Contacts between the two chains:
Residue F9 in chain A contacts residue Y151 in chain B (closest heavy-atom distance 3.3 Å).
Residue Y151 in chain A is in contact with residue K5 in chain B (closest heavy-atom distance 3.4 Å).
Residue M3 in chain A interacts with residue R154 in chain B (closest heavy-atom distance 3.5 Å).
Residue F9 in chain A is in contact with residue G150 in chain B (closest heavy-atom distance 2.9 Å).
Residue M126 in chain A contacts residue R10 in chain B (closest heavy-atom distance 3.4 Å).
Residue Y73 in chain A contacts residue K64 in chain B (closest heavy-atom distance 2.7 Å).
Residue F9 in chain A interacts with residue D149 in chain B (closest heavy-atom distance 3.4 Å).
Residue Y151 in chain A is in contact with residue N145 in chain B (closest heavy-atom distance 2.9 Å).
Residue Y151 in chain A interacts with residue E8 in chain B (closest heavy-atom distance 3.1 Å).
Residue D149 in chain A contacts residue F9 in chain B (closest heavy-atom distance 3.3 Å).
Residue G155 in chain A is in contact with residue D141 in chain B (closest heavy-atom distance 3.0 Å).
Residue I80 in chain A is in contact with residue Y73 in chain B (closest heavy-atom distance 3.5 Å).
Residue N145 in chain A interacts with residue Y151 in chain B (closest heavy-atom distance 3.0 Å).
Residue L153 in chain A interacts with residue E4 in chain B (closest heavy-atom distance 3.2 Å).
Residue V152 in chain A interacts with residue L6 in chain B (closest heavy-atom distance 2.6 Å).
Residue K64 in chain A contacts residue Y73 in chain B (closest heavy-atom distance 2.6 Å).
Residue D147 in chain A contacts residue D149 in chain B (closest heavy-atom distance 2.6 Å).
Residue I148 in chain A contacts residue G11 in chain B (closest heavy-atom distance 2.8 Å).
Residue E8 in chain A is in contact with residue G150 in chain B (closest heavy-atom distance 3.2 Å).
Residue K7 in chain A is in contact with residue V152 in chain B (closest heavy-atom distance 2.9 Å).
Residue G36 in chain A interacts with residue G74 in chain B (closest heavy-atom distance 3.5 Å).
Residue E72 in chain A interacts with residue P35 in chain B (closest heavy-atom distance 3.3 Å).
Residue E4 in chain A contacts residue L153 in chain B (closest heavy-atom distance 3.1 Å).
Residue G150 in chain A interacts with residue F9 in chain B (closest heavy-atom distance 2.9 Å).
Residue P35 in chain A contacts residue E72 in chain B (closest heavy-atom distance 3.3 Å).
Residue K5 in chain A contacts residue Y151 in chain B (closest heavy-atom distance 3.4 Å).
Residue E72 in chain A is in contact with residue K64 in chain B (closest heavy-atom distance 3.5 Å).
Residue Y73 in chain A contacts residue T39 in chain B (closest heavy-atom distance 2.6 Å).
Residue L153 in chain A is in contact with residue C142 in chain B (closest heavy-atom distance 3.2 Å).
Residue T39 in chain A contacts residue Y73 in chain B (closest heavy-atom distance 2.7 Å).
Residue V143 in chain A interacts with residue L153 in chain B (closest heavy-atom distance 2.9 Å).
Residue Y151 in chain A is in contact with residue F9 in chain B (closest heavy-atom distance 3.3 Å).
Residue D141 in chain A contacts residue R154 in chain B (closest heavy-atom distance 3.1 Å).
Residue N145 in chain A contacts residue G150 in chain B (closest heavy-atom distance 3.1 Å).
Residue D141 in chain A is in contact with residue G155 in chain B (closest heavy-atom distance 3.0 Å).
Residue Q43 in chain A interacts with residue Q43 in chain B (closest heavy-atom distance 3.3 Å).
Residue R66 in chain A is in contact with residue Y73 in chain B (closest heavy-atom distance 3.3 Å).
Residue E8 in chain A is in contact with residue Y151 in chain B (closest heavy-atom distance 3.2 Å).
Residue V152 in chain A interacts with residue K7 in chain B (closest heavy-atom distance 2.8 Å).
Residue K64 in chain A interacts with residue E72 in chain B (closest heavy-atom distance 3.5 Å).
Residue G150 in chain A interacts with residue N145 in chain B (closest heavy-atom distance 3.0 Å).
Residue C142 in chain A is in contact with residue L153 in chain B (closest heavy-atom distance 3.2 Å).
Residue Y73 in chain A interacts with residue R66 in chain B (closest heavy-atom distance 3.2 Å).
Residue G74 in chain A is in contact with residue G36 in chain B (closest heavy-atom distance 3.4 Å).
Residue Y73 in chain A is in contact with residue I80 in chain B (closest heavy-atom distance 3.5 Å).
Residue D149 in chain A is in contact with residue A146 in chain B (closest heavy-atom distance 3.5 Å).
Residue G150 in chain A interacts with residue E8 in chain B (closest heavy-atom distance 3.2 Å).
Residue G11 in chain A interacts with residue I148 in chain B (closest heavy-atom distance 2.8 Å).
Residue E4 in chain A is in contact with residue R154 in chain B (closest heavy-atom distance 2.9 Å).
Residue L153 in chain A is in contact with residue V143 in chain B (closest heavy-atom distance 2.9 Å).
Residue A146 in chain A interacts with residue D149 in chain B (closest heavy-atom distance 3.3 Å).
Residue R154 in chain A is in contact with residue E4 in chain B (closest heavy-atom distance 2.9 Å).
Residue Y151 in chain A contacts residue K7 in chain B (closest heavy-atom distance 3.2 Å).
Residue I148 in chain A is in contact with residue I148 in chain B (closest heavy-atom distance 2.5 Å).
Residue Y73 in chain A contacts residue L77 in chain B (closest heavy-atom distance 3.4 Å).
Residue P40 in chain A contacts residue P40 in chain B (closest heavy-atom distance 3.3 Å).
Residue L77 in chain A is in contact with residue Y73 in chain B (closest heavy-atom distance 3.4 Å).
Residue L6 in chain A is in contact with residue V152 in chain B (closest heavy-atom distance 2.7 Å).
Residue D149 in chain A is in contact with residue D147 in chain B (closest heavy-atom distance 2.6 Å).
Residue K7 in chain A contacts residue Y151 in chain B (closest heavy-atom distance 3.3 Å).

Sequence of chain B:
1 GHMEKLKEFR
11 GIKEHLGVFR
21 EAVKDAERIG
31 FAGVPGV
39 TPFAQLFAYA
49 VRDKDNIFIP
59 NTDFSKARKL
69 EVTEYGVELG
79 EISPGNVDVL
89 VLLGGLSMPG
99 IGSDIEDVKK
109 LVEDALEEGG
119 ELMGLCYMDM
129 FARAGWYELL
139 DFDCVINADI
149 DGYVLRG

These two protein chains interact to form a complex.

Sequence of chain A:
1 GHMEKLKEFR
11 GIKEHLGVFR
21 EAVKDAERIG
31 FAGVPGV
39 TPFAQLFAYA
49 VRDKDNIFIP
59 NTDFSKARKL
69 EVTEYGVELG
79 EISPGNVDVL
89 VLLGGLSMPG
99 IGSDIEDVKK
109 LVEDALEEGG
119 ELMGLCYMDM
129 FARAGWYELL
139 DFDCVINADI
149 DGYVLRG